This data describes a binding interaction between two proteins.

Sequence of chain B:
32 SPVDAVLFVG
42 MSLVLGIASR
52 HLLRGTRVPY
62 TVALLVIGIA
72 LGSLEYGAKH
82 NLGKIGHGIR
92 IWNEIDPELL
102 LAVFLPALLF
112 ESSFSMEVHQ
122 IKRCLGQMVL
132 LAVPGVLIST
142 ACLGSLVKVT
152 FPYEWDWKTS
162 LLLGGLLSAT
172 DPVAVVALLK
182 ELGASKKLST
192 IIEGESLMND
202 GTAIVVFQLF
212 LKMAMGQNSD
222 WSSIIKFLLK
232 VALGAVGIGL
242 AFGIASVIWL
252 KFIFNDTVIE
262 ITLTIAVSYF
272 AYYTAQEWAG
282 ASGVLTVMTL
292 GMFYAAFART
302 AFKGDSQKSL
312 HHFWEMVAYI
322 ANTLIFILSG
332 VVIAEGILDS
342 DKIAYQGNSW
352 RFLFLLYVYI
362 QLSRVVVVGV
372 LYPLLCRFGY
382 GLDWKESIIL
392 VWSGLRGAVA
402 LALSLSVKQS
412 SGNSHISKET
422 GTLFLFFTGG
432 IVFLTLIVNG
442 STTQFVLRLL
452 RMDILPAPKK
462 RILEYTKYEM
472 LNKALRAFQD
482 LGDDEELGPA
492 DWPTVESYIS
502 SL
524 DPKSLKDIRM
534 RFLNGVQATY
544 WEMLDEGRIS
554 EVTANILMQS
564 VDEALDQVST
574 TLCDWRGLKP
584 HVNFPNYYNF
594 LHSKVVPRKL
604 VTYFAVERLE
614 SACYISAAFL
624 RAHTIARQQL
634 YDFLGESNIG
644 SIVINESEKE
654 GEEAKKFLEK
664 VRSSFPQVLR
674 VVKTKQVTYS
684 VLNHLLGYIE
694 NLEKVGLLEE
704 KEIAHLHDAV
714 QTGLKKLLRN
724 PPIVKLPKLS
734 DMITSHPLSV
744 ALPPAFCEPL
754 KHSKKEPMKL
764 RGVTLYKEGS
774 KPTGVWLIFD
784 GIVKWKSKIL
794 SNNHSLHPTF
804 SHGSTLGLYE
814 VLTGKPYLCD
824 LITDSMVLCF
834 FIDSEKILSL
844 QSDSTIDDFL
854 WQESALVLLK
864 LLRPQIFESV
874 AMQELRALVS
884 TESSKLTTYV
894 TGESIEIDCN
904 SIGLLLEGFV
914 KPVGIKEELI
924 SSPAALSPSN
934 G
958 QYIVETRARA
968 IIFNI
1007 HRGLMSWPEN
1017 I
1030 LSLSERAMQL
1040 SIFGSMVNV

Interface contacts:
Residue K676 in chain B contacts residue L482 in chain A (closest heavy-atom distance 2.6 Å).
Residue S742 in chain B interacts with residue L1039 in chain A (closest heavy-atom distance 3.1 Å).
Residue W250 in chain B is in contact with residue H52 in chain A (closest heavy-atom distance 3.2 Å).
Residue E487 in chain B interacts with residue R665 in chain A (closest heavy-atom distance 2.8 Å).
Residue L1039 in chain B interacts with residue T737 in chain A (closest heavy-atom distance 3.1 Å).
Residue I260 in chain B contacts residue R55 in chain A (closest heavy-atom distance 3.1 Å).
Residue W544 in chain B is in contact with residue Y691 in chain A (closest heavy-atom distance 3.1 Å).
Residue L482 in chain B is in contact with residue S683 in chain A (closest heavy-atom distance 3.1 Å).
Residue L1032 in chain B is in contact with residue F852 in chain A (closest heavy-atom distance 3.2 Å).
Residue K697 in chain B contacts residue N558 in chain A (closest heavy-atom distance 2.7 Å).
Residue S502 in chain B is in contact with residue A712 in chain A (closest heavy-atom distance 3.2 Å).
Residue T802 in chain B contacts residue E486 in chain A (closest heavy-atom distance 3.2 Å).
Residue L482 in chain B is in contact with residue K676 in chain A (closest heavy-atom distance 2.6 Å).
Residue E486 in chain B interacts with residue T802 in chain A (closest heavy-atom distance 3.2 Å).
Residue S883 in chain B contacts residue E1034 in chain A (closest heavy-atom distance 2.8 Å).
Residue E1034 in chain B is in contact with residue S883 in chain A (closest heavy-atom distance 2.8 Å).
Residue S1033 in chain B is in contact with residue Q855 in chain A (closest heavy-atom distance 3.0 Å).
Residue D257 in chain B interacts with residue R55 in chain A (closest heavy-atom distance 2.3 Å).
Residue R551 in chain B interacts with residue D481 in chain A (closest heavy-atom distance 2.6 Å).
Residue Q480 in chain B is in contact with residue Q876 in chain A (closest heavy-atom distance 2.8 Å).
Residue T677 in chain B contacts residue D492 in chain A (closest heavy-atom distance 3.1 Å).
Residue D484 in chain B is in contact with residue R624 in chain A (closest heavy-atom distance 3.1 Å).
Residue S1033 in chain B interacts with residue S883 in chain A (closest heavy-atom distance 3.1 Å).
Residue R55 in chain B is in contact with residue D257 in chain A (closest heavy-atom distance 2.3 Å).
Residue D35 in chain B interacts with residue Y274 in chain A (closest heavy-atom distance 2.2 Å).
Residue N558 in chain B is in contact with residue K697 in chain A (closest heavy-atom distance 2.7 Å).
Residue R624 in chain B is in contact with residue D484 in chain A (closest heavy-atom distance 3.2 Å).
Residue I785 in chain B is in contact with residue E486 in chain A (closest heavy-atom distance 3.2 Å).
Residue S310 in chain B contacts residue H313 in chain A (closest heavy-atom distance 2.7 Å).
Residue D484 in chain B is in contact with residue R551 in chain A (closest heavy-atom distance 3.0 Å).
Residue R551 in chain B is in contact with residue D484 in chain A (closest heavy-atom distance 3.0 Å).
Residue Q855 in chain B interacts with residue S1033 in chain A (closest heavy-atom distance 3.0 Å).
Residue R665 in chain B interacts with residue E487 in chain A (closest heavy-atom distance 2.8 Å).
Residue R55 in chain B interacts with residue I260 in chain A (closest heavy-atom distance 3.1 Å).
Residue H313 in chain B is in contact with residue S310 in chain A (closest heavy-atom distance 2.7 Å).
Residue D492 in chain B interacts with residue T677 in chain A (closest heavy-atom distance 3.1 Å).
Residue G483 in chain B interacts with residue H805 in chain A (closest heavy-atom distance 3.2 Å).
Residue E486 in chain B contacts residue I785 in chain A (closest heavy-atom distance 3.2 Å).
Residue F253 in chain B is in contact with residue H52 in chain A (closest heavy-atom distance 2.8 Å).
Residue S883 in chain B contacts residue S1033 in chain A (closest heavy-atom distance 3.1 Å).
Residue E486 in chain B contacts residue H800 in chain A (closest heavy-atom distance 2.9 Å).
Residue L1039 in chain B contacts residue S742 in chain A (closest heavy-atom distance 3.1 Å).
Residue T737 in chain B is in contact with residue L1039 in chain A (closest heavy-atom distance 3.1 Å).
Residue E278 in chain B interacts with residue K85 in chain A (closest heavy-atom distance 2.8 Å).
Residue Y691 in chain B interacts with residue W544 in chain A (closest heavy-atom distance 3.1 Å).
Residue D481 in chain B is in contact with residue R551 in chain A (closest heavy-atom distance 2.6 Å).
Residue Y691 in chain B is in contact with residue E470 in chain A (closest heavy-atom distance 2.2 Å).
Residue H52 in chain B is in contact with residue W250 in chain A (closest heavy-atom distance 3.2 Å).
Residue H800 in chain B interacts with residue E486 in chain A (closest heavy-atom distance 2.9 Å).
Residue H52 in chain B interacts with residue F253 in chain A (closest heavy-atom distance 2.8 Å).
Residue K704 in chain B contacts residue E182 in chain A (closest heavy-atom distance 2.8 Å).
Residue Y274 in chain B contacts residue D35 in chain A (closest heavy-atom distance 2.2 Å).
Residue S683 in chain B interacts with residue L482 in chain A (closest heavy-atom distance 3.1 Å).
Residue E182 in chain B is in contact with residue K704 in chain A (closest heavy-atom distance 2.8 Å).
Residue A712 in chain B is in contact with residue S502 in chain A (closest heavy-atom distance 3.2 Å).
Residue T258 in chain B contacts residue H313 in chain A (closest heavy-atom distance 3.2 Å).
Residue Q876 in chain B contacts residue Q480 in chain A (closest heavy-atom distance 2.8 Å).
Residue H313 in chain B is in contact with residue T258 in chain A (closest heavy-atom distance 3.2 Å).
Residue E470 in chain B interacts with residue Y691 in chain A (closest heavy-atom distance 2.2 Å).
Residue K85 in chain B interacts with residue E278 in chain A (closest heavy-atom distance 2.8 Å).

Sequence of chain A:
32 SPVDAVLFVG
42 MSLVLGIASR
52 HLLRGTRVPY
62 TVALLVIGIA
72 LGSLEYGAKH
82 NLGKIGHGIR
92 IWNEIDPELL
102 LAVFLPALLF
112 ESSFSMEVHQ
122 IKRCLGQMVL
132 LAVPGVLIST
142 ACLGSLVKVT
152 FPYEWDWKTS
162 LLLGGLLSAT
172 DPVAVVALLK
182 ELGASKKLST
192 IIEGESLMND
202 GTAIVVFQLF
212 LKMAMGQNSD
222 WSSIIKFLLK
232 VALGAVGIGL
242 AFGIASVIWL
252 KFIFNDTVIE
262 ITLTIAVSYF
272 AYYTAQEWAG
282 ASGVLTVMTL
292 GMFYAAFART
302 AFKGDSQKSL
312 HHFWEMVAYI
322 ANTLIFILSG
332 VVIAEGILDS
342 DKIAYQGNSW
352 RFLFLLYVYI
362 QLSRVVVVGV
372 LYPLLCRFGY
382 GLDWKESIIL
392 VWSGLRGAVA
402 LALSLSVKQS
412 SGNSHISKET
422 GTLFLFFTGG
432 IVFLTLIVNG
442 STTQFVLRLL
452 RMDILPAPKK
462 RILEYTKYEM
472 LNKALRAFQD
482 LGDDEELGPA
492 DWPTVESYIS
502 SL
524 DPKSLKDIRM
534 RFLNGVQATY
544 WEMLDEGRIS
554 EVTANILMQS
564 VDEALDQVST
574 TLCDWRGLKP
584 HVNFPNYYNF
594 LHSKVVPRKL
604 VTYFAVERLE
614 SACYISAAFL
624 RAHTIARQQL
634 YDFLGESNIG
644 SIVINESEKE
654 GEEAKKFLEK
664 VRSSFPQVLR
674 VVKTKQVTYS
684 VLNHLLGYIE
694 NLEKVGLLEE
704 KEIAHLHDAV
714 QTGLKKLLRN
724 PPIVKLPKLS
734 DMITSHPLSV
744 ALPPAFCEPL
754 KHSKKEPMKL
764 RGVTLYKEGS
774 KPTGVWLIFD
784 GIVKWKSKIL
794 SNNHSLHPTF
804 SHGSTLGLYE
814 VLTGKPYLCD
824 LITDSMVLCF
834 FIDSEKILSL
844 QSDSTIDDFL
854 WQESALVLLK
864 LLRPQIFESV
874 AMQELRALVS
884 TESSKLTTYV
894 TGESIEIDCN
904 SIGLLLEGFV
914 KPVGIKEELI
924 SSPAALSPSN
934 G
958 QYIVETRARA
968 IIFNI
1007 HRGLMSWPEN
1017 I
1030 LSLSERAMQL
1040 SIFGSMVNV